Sequence of the second protein:
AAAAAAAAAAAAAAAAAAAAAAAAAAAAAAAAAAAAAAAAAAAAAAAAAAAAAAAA

Contacts between the two chains:
Residue A36 in the second protein is in contact with residue A12 in the first protein (closest heavy-atom distance 4.5 Å).
Residue A39 in the second protein interacts with residue A10 in the first protein (closest heavy-atom distance 4.9 Å).
Residue A35 in the second protein contacts residue A11 in the first protein (closest heavy-atom distance 4.7 Å).
Residue A38 in the second protein is in contact with residue A9 in the first protein (closest heavy-atom distance 4.2 Å).
Residue A39 in the second protein is in contact with residue A9 in the first protein (closest heavy-atom distance 3.1 Å).
Residue A35 in the second protein contacts residue A13 in the first protein (closest heavy-atom distance 3.4 Å).
Residue A38 in the second protein contacts residue A11 in the first protein (closest heavy-atom distance 4.4 Å).
Residue A39 in the second protein contacts residue A11 in the first protein (closest heavy-atom distance 4.0 Å).
Residue A40 in the second protein is in contact with residue A9 in the first protein (closest heavy-atom distance 3.4 Å).
Residue A39 in the second protein contacts residue A8 in the first protein (closest heavy-atom distance 4.3 Å).
Residue A35 in the second protein is in contact with residue A12 in the first protein (closest heavy-atom distance 3.2 Å).

The following describes two proteins that form a bound complex.

Sequence of the first protein:
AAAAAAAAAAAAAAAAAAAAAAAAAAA